Sequence of chain B:
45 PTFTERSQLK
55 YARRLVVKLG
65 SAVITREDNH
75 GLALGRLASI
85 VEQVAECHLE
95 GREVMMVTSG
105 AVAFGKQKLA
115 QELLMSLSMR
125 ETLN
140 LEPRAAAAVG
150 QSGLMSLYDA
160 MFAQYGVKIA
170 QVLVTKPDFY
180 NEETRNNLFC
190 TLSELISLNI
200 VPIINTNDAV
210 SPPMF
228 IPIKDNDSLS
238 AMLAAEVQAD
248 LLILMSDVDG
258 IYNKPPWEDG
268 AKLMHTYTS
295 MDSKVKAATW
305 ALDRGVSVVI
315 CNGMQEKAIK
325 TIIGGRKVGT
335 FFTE

These two protein chains interact to form a complex.

Sequence of chain A:
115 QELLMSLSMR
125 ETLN

Residue-level contacts at the interface:
Residue L127 in chain B is in contact with residue Q115 in chain A (closest heavy-atom distance 5.0 Å).
Residue M119 in chain B interacts with residue L127 in chain A (closest heavy-atom distance 4.0 Å).
Residue L118 in chain B contacts residue T126 in chain A (closest heavy-atom distance 4.0 Å).
Residue N128 in chain B contacts residue L118 in chain A (closest heavy-atom distance 4.6 Å).
Residue T126 in chain B interacts with residue L118 in chain A (closest heavy-atom distance 4.9 Å).
Residue L127 in chain B is in contact with residue L118 in chain A (closest heavy-atom distance 3.7 Å).
Residue L118 in chain B interacts with residue N128 in chain A (closest heavy-atom distance 4.5 Å).
Residue T126 in chain B interacts with residue T126 in chain A (closest heavy-atom distance 3.6 Å).
Residue L127 in chain B is in contact with residue M119 in chain A (closest heavy-atom distance 4.5 Å).
Residue L118 in chain B interacts with residue L127 in chain A (closest heavy-atom distance 3.6 Å).
Residue M123 in chain B interacts with residue M123 in chain A (closest heavy-atom distance 4.7 Å).